Sequence of chain B:
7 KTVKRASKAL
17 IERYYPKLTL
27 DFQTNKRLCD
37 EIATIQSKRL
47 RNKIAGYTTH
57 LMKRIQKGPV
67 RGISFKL

Interface contacts:
Residue R27 in chain A contacts residue F28 in chain B (closest heavy-atom distance 4.6 Å).
Residue E28 in chain A contacts residue D27 in chain B (closest heavy-atom distance 3.2 Å).
Residue K75 in chain A contacts residue D36 in chain B (closest heavy-atom distance 4.3 Å).
Residue R76 in chain A is in contact with residue R33 in chain B (closest heavy-atom distance 4.9 Å).
Residue K75 in chain A contacts residue R33 in chain B (closest heavy-atom distance 4.7 Å).

Sequence of chain A:
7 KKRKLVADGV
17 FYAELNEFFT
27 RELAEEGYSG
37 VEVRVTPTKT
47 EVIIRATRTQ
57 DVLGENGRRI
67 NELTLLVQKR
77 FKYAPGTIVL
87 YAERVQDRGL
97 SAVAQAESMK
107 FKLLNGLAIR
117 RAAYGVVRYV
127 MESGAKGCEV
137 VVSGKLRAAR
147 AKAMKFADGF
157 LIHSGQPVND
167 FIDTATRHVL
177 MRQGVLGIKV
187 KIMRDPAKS

The following describes two proteins that form a bound complex.